Sequence of chain B:
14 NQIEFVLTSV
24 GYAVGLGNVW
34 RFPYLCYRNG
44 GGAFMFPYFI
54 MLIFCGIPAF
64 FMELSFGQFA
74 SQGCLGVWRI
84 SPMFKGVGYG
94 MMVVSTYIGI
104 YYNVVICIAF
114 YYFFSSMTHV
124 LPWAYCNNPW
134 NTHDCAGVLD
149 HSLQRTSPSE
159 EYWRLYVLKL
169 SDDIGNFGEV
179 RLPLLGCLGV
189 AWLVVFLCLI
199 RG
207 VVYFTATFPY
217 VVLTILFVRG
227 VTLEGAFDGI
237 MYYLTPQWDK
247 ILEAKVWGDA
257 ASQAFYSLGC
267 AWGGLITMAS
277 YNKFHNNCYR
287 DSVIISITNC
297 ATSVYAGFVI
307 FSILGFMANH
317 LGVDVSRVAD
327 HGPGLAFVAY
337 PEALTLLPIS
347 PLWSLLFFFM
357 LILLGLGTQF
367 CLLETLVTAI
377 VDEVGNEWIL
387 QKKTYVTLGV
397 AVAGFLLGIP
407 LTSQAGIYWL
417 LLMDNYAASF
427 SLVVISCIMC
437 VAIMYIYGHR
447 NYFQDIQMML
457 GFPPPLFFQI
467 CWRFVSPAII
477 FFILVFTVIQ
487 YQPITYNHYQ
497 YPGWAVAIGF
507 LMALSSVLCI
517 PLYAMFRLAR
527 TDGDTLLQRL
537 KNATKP

Sequence of chain A:
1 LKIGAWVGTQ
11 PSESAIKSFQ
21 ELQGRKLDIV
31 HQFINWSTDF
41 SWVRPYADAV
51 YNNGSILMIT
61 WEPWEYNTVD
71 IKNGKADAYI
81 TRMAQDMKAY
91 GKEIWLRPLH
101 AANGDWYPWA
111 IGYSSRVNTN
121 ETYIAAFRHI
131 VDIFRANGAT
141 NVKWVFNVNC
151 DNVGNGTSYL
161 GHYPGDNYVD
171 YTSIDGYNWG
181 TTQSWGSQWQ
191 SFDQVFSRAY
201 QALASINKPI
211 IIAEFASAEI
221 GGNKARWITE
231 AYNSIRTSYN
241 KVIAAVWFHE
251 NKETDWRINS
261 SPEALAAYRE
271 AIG

These two protein chains interact to form a complex.

Residue-level contacts at the interface:
Residue K279 in chain B contacts residue A136 in chain A (closest heavy-atom distance 4.8 Å).
Residue F18 in chain B contacts residue Q85 in chain A (closest heavy-atom distance 4.2 Å).
Residue N14 in chain B contacts residue Q85 in chain A (closest heavy-atom distance 3.0 Å).